Sequence of protein 1:
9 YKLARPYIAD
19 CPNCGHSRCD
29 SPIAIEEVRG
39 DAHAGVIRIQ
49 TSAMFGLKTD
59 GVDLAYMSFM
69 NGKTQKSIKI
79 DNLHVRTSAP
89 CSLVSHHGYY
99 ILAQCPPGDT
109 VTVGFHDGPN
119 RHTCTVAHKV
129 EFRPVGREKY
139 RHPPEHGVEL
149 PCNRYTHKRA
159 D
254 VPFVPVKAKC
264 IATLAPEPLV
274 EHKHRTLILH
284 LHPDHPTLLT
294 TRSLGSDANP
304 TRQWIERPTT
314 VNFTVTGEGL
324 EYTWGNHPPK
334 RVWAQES

Interface contacts:
Residue V255 in protein 2 interacts with residue R295 in protein 1 (closest heavy-atom distance 3.4 Å).
Residue K245 in protein 2 contacts residue E129 in protein 1 (closest heavy-atom distance 3.4 Å).
Residue Y51 in protein 2 interacts with residue E129 in protein 1 (closest heavy-atom distance 3.0 Å).
Residue K248 in protein 2 interacts with residue R305 in protein 1 (closest heavy-atom distance 3.1 Å).
Residue E113 in protein 2 interacts with residue R46 in protein 1 (closest heavy-atom distance 3.3 Å).
Residue D254 in protein 2 is in contact with residue E324 in protein 1 (closest heavy-atom distance 2.9 Å).
Residue G259 in protein 2 is in contact with residue R334 in protein 1 (closest heavy-atom distance 3.0 Å).
Residue V11 in protein 2 interacts with residue W336 in protein 1 (closest heavy-atom distance 3.2 Å).
Residue E113 in protein 2 is in contact with residue N151 in protein 1 (closest heavy-atom distance 2.9 Å).
Residue I13 in protein 2 interacts with residue A337 in protein 1 (closest heavy-atom distance 3.4 Å).
Residue A360 in protein 2 is in contact with residue H277 in protein 1 (closest heavy-atom distance 3.4 Å).
Residue D254 in protein 2 is in contact with residue P332 in protein 1 (closest heavy-atom distance 3.3 Å).
Residue G259 in protein 2 interacts with residue R295 in protein 1 (closest heavy-atom distance 3.3 Å).
Residue A360 in protein 2 contacts residue E339 in protein 1 (closest heavy-atom distance 3.0 Å).
Residue E184 in protein 2 interacts with residue R135 in protein 1 (closest heavy-atom distance 3.3 Å).
Residue T53 in protein 2 is in contact with residue K127 in protein 1 (closest heavy-atom distance 3.3 Å).
Residue V255 in protein 2 is in contact with residue A301 in protein 1 (closest heavy-atom distance 3.1 Å).
Residue E184 in protein 2 contacts residue G134 in protein 1 (closest heavy-atom distance 3.1 Å).
Residue Y181 in protein 2 is in contact with residue V133 in protein 1 (closest heavy-atom distance 3.4 Å).
Residue D254 in protein 2 is in contact with residue R135 in protein 1 (closest heavy-atom distance 3.0 Å).
Residue I13 in protein 2 interacts with residue W336 in protein 1 (closest heavy-atom distance 3.4 Å).
Residue D254 in protein 2 is in contact with residue R305 in protein 1 (closest heavy-atom distance 3.0 Å).
Residue H183 in protein 2 is in contact with residue V133 in protein 1 (closest heavy-atom distance 3.3 Å).
Residue A256 in protein 2 is in contact with residue R295 in protein 1 (closest heavy-atom distance 3.1 Å).
Residue K52 in protein 2 is in contact with residue E35 in protein 1 (closest heavy-atom distance 3.2 Å).
Residue G259 in protein 2 is in contact with residue L297 in protein 1 (closest heavy-atom distance 3.2 Å).
Residue Y309 in protein 2 contacts residue H277 in protein 1 (closest heavy-atom distance 3.3 Å).
Residue D117 in protein 2 is in contact with residue N151 in protein 1 (closest heavy-atom distance 3.1 Å).
Residue E113 in protein 2 is in contact with residue A40 in protein 1 (closest heavy-atom distance 3.4 Å).
Residue E242 in protein 2 is in contact with residue E129 in protein 1 (closest heavy-atom distance 3.1 Å).
Residue Y181 in protein 2 is in contact with residue G134 in protein 1 (closest heavy-atom distance 3.4 Å).
Residue E112 in protein 2 interacts with residue R46 in protein 1 (closest heavy-atom distance 3.3 Å).
Residue P257 in protein 2 is in contact with residue S296 in protein 1 (closest heavy-atom distance 2.8 Å).
Residue K50 in protein 2 contacts residue R131 in protein 1 (closest heavy-atom distance 3.0 Å).
Residue E242 in protein 2 interacts with residue R131 in protein 1 (closest heavy-atom distance 3.0 Å).
Residue P257 in protein 2 interacts with residue S299 in protein 1 (closest heavy-atom distance 3.3 Å).
Residue I13 in protein 2 contacts residue Q338 in protein 1 (closest heavy-atom distance 3.4 Å).
Residue A273 in protein 2 interacts with residue L297 in protein 1 (closest heavy-atom distance 3.1 Å).
Residue I116 in protein 2 contacts residue V259 in protein 1 (closest heavy-atom distance 3.4 Å).
Residue F258 in protein 2 is in contact with residue L297 in protein 1 (closest heavy-atom distance 2.9 Å).
Residue K248 in protein 2 interacts with residue G134 in protein 1 (closest heavy-atom distance 3.2 Å).
Residue K52 in protein 2 is in contact with residue R37 in protein 1 (closest heavy-atom distance 3.4 Å).
Residue A273 in protein 2 is in contact with residue G298 in protein 1 (closest heavy-atom distance 3.3 Å).
Residue E112 in protein 2 is in contact with residue R37 in protein 1 (closest heavy-atom distance 3.3 Å).
Residue D117 in protein 2 interacts with residue D39 in protein 1 (closest heavy-atom distance 3.4 Å).
Residue R246 in protein 2 is in contact with residue R131 in protein 1 (closest heavy-atom distance 3.3 Å).
Residue P257 in protein 2 contacts residue D300 in protein 1 (closest heavy-atom distance 3.0 Å).
Residue I116 in protein 2 contacts residue N151 in protein 1 (closest heavy-atom distance 3.4 Å).
Residue S111 in protein 2 contacts residue D39 in protein 1 (closest heavy-atom distance 3.2 Å).
Residue E113 in protein 2 is in contact with residue Y153 in protein 1 (closest heavy-atom distance 3.2 Å).
Residue K16 in protein 2 is in contact with residue Q338 in protein 1 (closest heavy-atom distance 3.3 Å).
Residue C260 in protein 2 contacts residue R295 in protein 1 (closest heavy-atom distance 3.0 Å).
Residue A310 in protein 2 contacts residue E339 in protein 1 (closest heavy-atom distance 2.8 Å).
Residue K54 in protein 2 contacts residue E35 in protein 1 (closest heavy-atom distance 3.4 Å).
Residue P251 in protein 2 contacts residue R305 in protein 1 (closest heavy-atom distance 3.4 Å).
Residue N271 in protein 2 is in contact with residue R334 in protein 1 (closest heavy-atom distance 3.2 Å).
Residue I116 in protein 2 contacts residue K260 in protein 1 (closest heavy-atom distance 3.3 Å).
Residue K52 in protein 2 is in contact with residue K127 in protein 1 (closest heavy-atom distance 3.2 Å).
Residue E113 in protein 2 interacts with residue V259 in protein 1 (closest heavy-atom distance 3.3 Å).
Residue N253 in protein 2 contacts residue R295 in protein 1 (closest heavy-atom distance 2.9 Å).

These two protein chains interact to form a complex.

Sequence of protein 2:
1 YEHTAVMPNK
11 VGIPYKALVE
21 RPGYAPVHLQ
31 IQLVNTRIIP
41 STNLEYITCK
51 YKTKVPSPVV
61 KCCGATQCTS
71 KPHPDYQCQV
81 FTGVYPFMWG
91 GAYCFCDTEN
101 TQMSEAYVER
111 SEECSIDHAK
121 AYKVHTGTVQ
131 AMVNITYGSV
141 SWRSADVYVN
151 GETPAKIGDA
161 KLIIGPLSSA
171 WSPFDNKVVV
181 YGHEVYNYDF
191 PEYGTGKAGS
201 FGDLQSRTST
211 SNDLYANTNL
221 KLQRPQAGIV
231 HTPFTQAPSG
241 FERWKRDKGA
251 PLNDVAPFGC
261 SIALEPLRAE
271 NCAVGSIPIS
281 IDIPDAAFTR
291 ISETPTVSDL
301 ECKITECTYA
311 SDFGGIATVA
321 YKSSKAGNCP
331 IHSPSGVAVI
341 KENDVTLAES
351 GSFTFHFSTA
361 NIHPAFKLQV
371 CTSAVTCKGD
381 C